Sequence of the first protein:
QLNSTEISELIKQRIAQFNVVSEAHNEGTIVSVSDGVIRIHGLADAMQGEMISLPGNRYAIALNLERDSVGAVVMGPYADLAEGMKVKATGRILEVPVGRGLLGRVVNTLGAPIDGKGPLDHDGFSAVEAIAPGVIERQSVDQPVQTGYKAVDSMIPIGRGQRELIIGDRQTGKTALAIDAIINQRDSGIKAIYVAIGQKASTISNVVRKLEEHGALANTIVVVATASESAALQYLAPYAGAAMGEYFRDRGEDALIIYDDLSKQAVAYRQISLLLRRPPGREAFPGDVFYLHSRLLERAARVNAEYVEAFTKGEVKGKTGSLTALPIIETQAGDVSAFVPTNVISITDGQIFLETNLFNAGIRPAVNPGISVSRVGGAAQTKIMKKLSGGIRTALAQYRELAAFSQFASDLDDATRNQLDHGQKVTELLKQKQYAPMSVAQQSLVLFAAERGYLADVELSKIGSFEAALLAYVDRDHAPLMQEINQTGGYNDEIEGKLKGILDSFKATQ

Sequence of the second protein:
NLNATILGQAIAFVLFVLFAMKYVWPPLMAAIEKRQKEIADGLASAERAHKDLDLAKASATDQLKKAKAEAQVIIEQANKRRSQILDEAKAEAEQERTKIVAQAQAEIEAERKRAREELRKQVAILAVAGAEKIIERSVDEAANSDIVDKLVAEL

The following describes two proteins that form a bound complex.

Contacts between the two chains:
Residue R477 in the first protein is in contact with residue R82 in the second protein (closest heavy-atom distance 4.5 Å).
Residue N4 in the first protein contacts residue R120 in the second protein (closest heavy-atom distance 3.7 Å).